Contacts between the two chains:
Residue N7 in chain B is in contact with residue H256 in chain A (closest heavy-atom distance 3.0 Å).
Residue L276 in chain B contacts residue Q10 in chain A (closest heavy-atom distance 3.1 Å).
Residue R312 in chain B contacts residue D345 in chain A (closest heavy-atom distance 2.4 Å).
Residue R312 in chain B is in contact with residue T346 in chain A (closest heavy-atom distance 3.6 Å).
Residue S60 in chain B contacts residue G278 in chain A (closest heavy-atom distance 3.8 Å).
Residue P6 in chain B interacts with residue H256 in chain A (closest heavy-atom distance 3.7 Å).
Residue Q10 in chain B contacts residue H256 in chain A (closest heavy-atom distance 3.3 Å).
Residue Y313 in chain B interacts with residue G250 in chain A (closest heavy-atom distance 3.5 Å).
Residue G278 in chain B interacts with residue G47 in chain A (closest heavy-atom distance 3.5 Å).
Residue S255 in chain B interacts with residue Y313 in chain A (closest heavy-atom distance 3.2 Å).
Residue A48 in chain B contacts residue T277 in chain A (closest heavy-atom distance 4.1 Å).
Residue L276 in chain B contacts residue A48 in chain A (closest heavy-atom distance 4.0 Å).
Residue A338 in chain B is in contact with residue H9 in chain A (closest heavy-atom distance 3.7 Å).
Residue G278 in chain B contacts residue Q62 in chain A (closest heavy-atom distance 2.8 Å).
Residue I333 in chain B contacts residue V334 in chain A (closest heavy-atom distance 3.9 Å).
Residue Y313 in chain B interacts with residue H251 in chain A (closest heavy-atom distance 4.1 Å).
Residue G250 in chain B contacts residue Y313 in chain A (closest heavy-atom distance 3.6 Å).
Residue H9 in chain B contacts residue M342 in chain A (closest heavy-atom distance 3.5 Å).
Residue Y257 in chain B interacts with residue Y313 in chain A (closest heavy-atom distance 3.6 Å).
Residue H256 in chain B contacts residue L5 in chain A (closest heavy-atom distance 2.8 Å).
Residue V57 in chain B interacts with residue L276 in chain A (closest heavy-atom distance 4.0 Å).
Residue M342 in chain B contacts residue N7 in chain A (closest heavy-atom distance 3.7 Å).
Residue P317 in chain B contacts residue D345 in chain A (closest heavy-atom distance 3.9 Å).
Residue Q10 in chain B is in contact with residue T277 in chain A (closest heavy-atom distance 3.4 Å).
Residue Y313 in chain B contacts residue S255 in chain A (closest heavy-atom distance 3.2 Å).
Residue T277 in chain B interacts with residue Q10 in chain A (closest heavy-atom distance 3.3 Å).
Residue C4 in chain B contacts residue L254 in chain A (closest heavy-atom distance 3.4 Å).
Residue Y313 in chain B is in contact with residue Y257 in chain A (closest heavy-atom distance 3.4 Å).
Residue Q62 in chain B contacts residue N279 in chain A (closest heavy-atom distance 3.4 Å).
Residue Q62 in chain B contacts residue D164 in chain A (closest heavy-atom distance 3.1 Å).
Residue T277 in chain B interacts with residue N7 in chain A (closest heavy-atom distance 4.0 Å).
Residue T277 in chain B is in contact with residue G47 in chain A (closest heavy-atom distance 3.5 Å).
Residue V334 in chain B contacts residue I333 in chain A (closest heavy-atom distance 3.9 Å).
Residue L254 in chain B contacts residue C4 in chain A (closest heavy-atom distance 3.2 Å).
Residue I333 in chain B interacts with residue Q330 in chain A (closest heavy-atom distance 4.1 Å).
Residue H256 in chain B contacts residue A314 in chain A (closest heavy-atom distance 4.1 Å).
Residue G47 in chain B contacts residue G278 in chain A (closest heavy-atom distance 3.6 Å).
Residue N7 in chain B contacts residue T277 in chain A (closest heavy-atom distance 3.9 Å).
Residue Q330 in chain B is in contact with residue I333 in chain A (closest heavy-atom distance 4.0 Å).
Residue L254 in chain B contacts residue Y313 in chain A (closest heavy-atom distance 2.6 Å).
Residue H256 in chain B interacts with residue N7 in chain A (closest heavy-atom distance 3.0 Å).
Residue N279 in chain B is in contact with residue Q62 in chain A (closest heavy-atom distance 3.0 Å).
Residue M342 in chain B contacts residue H9 in chain A (closest heavy-atom distance 3.5 Å).
Residue L254 in chain B contacts residue E2 in chain A (closest heavy-atom distance 3.9 Å).
Residue H256 in chain B is in contact with residue Q10 in chain A (closest heavy-atom distance 3.4 Å).
Residue L276 in chain B contacts residue C4 in chain A (closest heavy-atom distance 3.8 Å).
Residue E2 in chain B contacts residue L254 in chain A (closest heavy-atom distance 3.5 Å).
Residue G278 in chain B interacts with residue S60 in chain A (closest heavy-atom distance 3.7 Å).
Residue L5 in chain B is in contact with residue H256 in chain A (closest heavy-atom distance 2.8 Å).
Residue H256 in chain B interacts with residue P6 in chain A (closest heavy-atom distance 3.8 Å).
Residue I333 in chain B contacts residue I333 in chain A (closest heavy-atom distance 4.1 Å).
Residue A48 in chain B interacts with residue L276 in chain A (closest heavy-atom distance 4.0 Å).
Residue D164 in chain B contacts residue Q62 in chain A (closest heavy-atom distance 3.4 Å).
Residue N7 in chain B is in contact with residue M342 in chain A (closest heavy-atom distance 3.7 Å).
Residue H9 in chain B is in contact with residue A338 in chain A (closest heavy-atom distance 3.7 Å).
Residue Y313 in chain B is in contact with residue L254 in chain A (closest heavy-atom distance 2.6 Å).
Residue G47 in chain B interacts with residue T277 in chain A (closest heavy-atom distance 3.5 Å).
Residue Q10 in chain B interacts with residue L276 in chain A (closest heavy-atom distance 3.2 Å).
Residue C4 in chain B contacts residue L276 in chain A (closest heavy-atom distance 3.8 Å).
Residue Q62 in chain B is in contact with residue G278 in chain A (closest heavy-atom distance 2.9 Å).

The following describes two proteins that form a bound complex.

Sequence of chain A:
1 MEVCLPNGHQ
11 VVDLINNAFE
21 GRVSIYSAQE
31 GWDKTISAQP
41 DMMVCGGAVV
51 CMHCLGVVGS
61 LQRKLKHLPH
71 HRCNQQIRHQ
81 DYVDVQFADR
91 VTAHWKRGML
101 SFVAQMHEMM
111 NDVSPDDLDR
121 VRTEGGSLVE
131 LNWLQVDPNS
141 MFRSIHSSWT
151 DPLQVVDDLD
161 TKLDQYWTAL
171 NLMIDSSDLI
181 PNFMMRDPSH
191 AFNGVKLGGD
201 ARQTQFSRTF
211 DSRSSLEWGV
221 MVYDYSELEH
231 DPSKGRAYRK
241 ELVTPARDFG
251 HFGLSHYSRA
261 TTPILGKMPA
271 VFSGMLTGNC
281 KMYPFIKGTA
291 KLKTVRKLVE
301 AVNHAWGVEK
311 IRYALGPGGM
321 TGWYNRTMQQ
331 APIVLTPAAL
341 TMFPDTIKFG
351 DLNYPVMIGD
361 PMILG

Sequence of chain B:
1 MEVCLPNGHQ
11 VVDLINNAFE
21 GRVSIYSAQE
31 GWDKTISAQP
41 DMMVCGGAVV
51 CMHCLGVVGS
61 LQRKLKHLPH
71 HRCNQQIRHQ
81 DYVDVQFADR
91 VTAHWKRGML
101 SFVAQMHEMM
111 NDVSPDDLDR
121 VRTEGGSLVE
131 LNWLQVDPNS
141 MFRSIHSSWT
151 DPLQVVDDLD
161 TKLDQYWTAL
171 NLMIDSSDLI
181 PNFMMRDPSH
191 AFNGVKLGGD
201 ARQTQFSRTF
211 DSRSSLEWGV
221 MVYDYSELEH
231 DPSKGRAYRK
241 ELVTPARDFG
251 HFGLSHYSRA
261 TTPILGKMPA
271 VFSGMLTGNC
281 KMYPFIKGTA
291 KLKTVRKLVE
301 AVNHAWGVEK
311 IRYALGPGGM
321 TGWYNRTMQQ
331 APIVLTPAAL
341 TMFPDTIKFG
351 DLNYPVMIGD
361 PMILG